Sequence of the first protein:
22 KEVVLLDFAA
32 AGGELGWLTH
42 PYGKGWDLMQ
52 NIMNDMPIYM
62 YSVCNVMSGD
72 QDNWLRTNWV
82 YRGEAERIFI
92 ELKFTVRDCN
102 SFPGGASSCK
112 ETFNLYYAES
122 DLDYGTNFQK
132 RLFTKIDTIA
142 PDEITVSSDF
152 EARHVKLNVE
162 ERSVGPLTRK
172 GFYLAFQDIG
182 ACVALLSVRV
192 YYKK

The following describes two proteins that form a bound complex.

Contacts between the two chains:
Residue Q51 in the first protein interacts with residue V8 in the second protein (closest heavy-atom distance 2.6 Å).
Residue C65 in the first protein contacts residue A3 in the second protein (closest heavy-atom distance 4.6 Å).
Residue N52 in the first protein contacts residue P5 in the second protein (closest heavy-atom distance 2.6 Å).
Residue F151 in the first protein contacts residue Y4 in the second protein (closest heavy-atom distance 3.7 Å).
Residue V64 in the first protein interacts with residue A3 in the second protein (closest heavy-atom distance 4.7 Å).
Residue M50 in the first protein interacts with residue F10 in the second protein (closest heavy-atom distance 4.2 Å).
Residue M54 in the first protein interacts with residue D6 in the second protein (closest heavy-atom distance 3.6 Å).
Residue Q51 in the first protein is in contact with residue F10 in the second protein (closest heavy-atom distance 3.6 Å).
Residue S63 in the first protein is in contact with residue Y4 in the second protein (closest heavy-atom distance 4.9 Å).
Residue L49 in the first protein contacts residue R11 in the second protein (closest heavy-atom distance 3.4 Å).
Residue V156 in the first protein interacts with residue Y4 in the second protein (closest heavy-atom distance 3.9 Å).
Residue M50 in the first protein contacts residue P9 in the second protein (closest heavy-atom distance 3.6 Å).
Residue A185 in the first protein interacts with residue A3 in the second protein (closest heavy-atom distance 3.8 Å).
Residue I53 in the first protein contacts residue D6 in the second protein (closest heavy-atom distance 4.3 Å).
Residue S63 in the first protein interacts with residue A3 in the second protein (closest heavy-atom distance 4.1 Å).
Residue T96 in the first protein interacts with residue Y4 in the second protein (closest heavy-atom distance 4.4 Å).
Residue G33 in the first protein is in contact with residue F10 in the second protein (closest heavy-atom distance 3.9 Å).
Residue G34 in the first protein contacts residue R11 in the second protein (closest heavy-atom distance 5.0 Å).
Residue T96 in the first protein contacts residue A3 in the second protein (closest heavy-atom distance 3.3 Å).
Residue L187 in the first protein interacts with residue Y4 in the second protein (closest heavy-atom distance 3.7 Å).
Residue N52 in the first protein contacts residue S7 in the second protein (closest heavy-atom distance 4.2 Å).
Residue G34 in the first protein interacts with residue F10 in the second protein (closest heavy-atom distance 3.7 Å).
Residue L49 in the first protein interacts with residue F10 in the second protein (closest heavy-atom distance 2.8 Å).
Residue E35 in the first protein is in contact with residue R11 in the second protein (closest heavy-atom distance 4.6 Å).
Residue F151 in the first protein interacts with residue P5 in the second protein (closest heavy-atom distance 3.5 Å).
Residue R154 in the first protein interacts with residue D6 in the second protein (closest heavy-atom distance 3.4 Å).
Residue R98 in the first protein is in contact with residue S2 in the second protein (closest heavy-atom distance 3.4 Å).
Residue V184 in the first protein is in contact with residue A3 in the second protein (closest heavy-atom distance 4.0 Å).
Residue V156 in the first protein contacts residue P5 in the second protein (closest heavy-atom distance 3.6 Å).
Residue I59 in the first protein interacts with residue Y4 in the second protein (closest heavy-atom distance 3.7 Å).
Residue M50 in the first protein is in contact with residue S7 in the second protein (closest heavy-atom distance 4.3 Å).
Residue Y60 in the first protein is in contact with residue F10 in the second protein (closest heavy-atom distance 3.7 Å).
Residue A185 in the first protein is in contact with residue Y4 in the second protein (closest heavy-atom distance 4.1 Å).
Residue L49 in the first protein interacts with residue V8 in the second protein (closest heavy-atom distance 4.2 Å).
Residue M50 in the first protein interacts with residue V8 in the second protein (closest heavy-atom distance 3.3 Å).
Residue N52 in the first protein interacts with residue D6 in the second protein (closest heavy-atom distance 2.9 Å).
Residue Q51 in the first protein is in contact with residue P9 in the second protein (closest heavy-atom distance 4.0 Å).
Residue R154 in the first protein interacts with residue P5 in the second protein (closest heavy-atom distance 3.9 Å).
Residue L49 in the first protein interacts with residue P9 in the second protein (closest heavy-atom distance 3.5 Å).
Residue C65 in the first protein interacts with residue S2 in the second protein (closest heavy-atom distance 4.4 Å).
Residue M61 in the first protein interacts with residue Y4 in the second protein (closest heavy-atom distance 3.5 Å).
Residue M61 in the first protein is in contact with residue S7 in the second protein (closest heavy-atom distance 4.7 Å).
Residue F151 in the first protein interacts with residue A3 in the second protein (closest heavy-atom distance 3.8 Å).
Residue F151 in the first protein is in contact with residue S2 in the second protein (closest heavy-atom distance 3.6 Å).
Residue R98 in the first protein is in contact with residue A3 in the second protein (closest heavy-atom distance 4.5 Å).
Residue Q51 in the first protein contacts residue D6 in the second protein (closest heavy-atom distance 3.8 Å).
Residue C183 in the first protein interacts with residue S2 in the second protein (closest heavy-atom distance 3.3 Å).
Residue N52 in the first protein is in contact with residue Y4 in the second protein (closest heavy-atom distance 3.4 Å).
Residue C183 in the first protein is in contact with residue A3 in the second protein (closest heavy-atom distance 3.6 Å).
Residue Q51 in the first protein is in contact with residue S7 in the second protein (closest heavy-atom distance 3.3 Å).
Residue D48 in the first protein interacts with residue P9 in the second protein (closest heavy-atom distance 4.4 Å).

Sequence of the second protein:
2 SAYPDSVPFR